Sequence of protein 2:
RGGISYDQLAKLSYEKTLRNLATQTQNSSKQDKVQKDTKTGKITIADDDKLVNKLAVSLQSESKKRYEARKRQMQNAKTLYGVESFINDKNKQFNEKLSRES

Sequence of protein 1:
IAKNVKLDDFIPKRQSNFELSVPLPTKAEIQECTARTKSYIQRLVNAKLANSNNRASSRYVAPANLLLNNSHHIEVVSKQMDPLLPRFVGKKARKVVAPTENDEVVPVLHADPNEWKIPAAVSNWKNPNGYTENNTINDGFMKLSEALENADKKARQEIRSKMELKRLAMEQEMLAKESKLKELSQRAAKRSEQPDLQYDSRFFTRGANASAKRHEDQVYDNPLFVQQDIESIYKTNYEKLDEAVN

Interface contacts:
Residue K164 in protein 1 contacts residue R209 in protein 2 (closest heavy-atom distance 3.5 Å).
Residue A158 in protein 1 contacts residue G94 in protein 2 (closest heavy-atom distance 4.9 Å).
Residue Y178 in protein 1 interacts with residue N200 in protein 2 (closest heavy-atom distance 3.2 Å).
Residue T179 in protein 1 interacts with residue N200 in protein 2 (closest heavy-atom distance 3.1 Å).
Residue K164 in protein 1 is in contact with residue K206 in protein 2 (closest heavy-atom distance 4.3 Å).
Residue Y178 in protein 1 is in contact with residue F203 in protein 2 (closest heavy-atom distance 2.4 Å).
Residue Y178 in protein 1 is in contact with residue N197 in protein 2 (closest heavy-atom distance 5.0 Å).
Residue K164 in protein 1 interacts with residue E210 in protein 2 (closest heavy-atom distance 2.9 Å).
Residue G177 in protein 1 contacts residue N197 in protein 2 (closest heavy-atom distance 4.7 Å).
Residue T179 in protein 1 contacts residue I196 in protein 2 (closest heavy-atom distance 2.9 Å).
Residue I165 in protein 1 contacts residue E210 in protein 2 (closest heavy-atom distance 4.2 Å).
Residue G177 in protein 1 interacts with residue N200 in protein 2 (closest heavy-atom distance 4.3 Å).
Residue I165 in protein 1 interacts with residue K206 in protein 2 (closest heavy-atom distance 4.6 Å).
Residue A167 in protein 1 interacts with residue F203 in protein 2 (closest heavy-atom distance 3.0 Å).

This data describes a binding interaction between two proteins.